Interface contacts:
Residue L108 in the first protein interacts with residue F30 in the second protein (closest heavy-atom distance 3.8 Å).
Residue S112 in the first protein contacts residue V26 in the second protein (closest heavy-atom distance 3.1 Å).
Residue L75 in the first protein interacts with residue A11 in the second protein (closest heavy-atom distance 3.9 Å).
Residue Y95 in the first protein is in contact with residue H9 in the second protein (closest heavy-atom distance 2.7 Å).
Residue A113 in the first protein is in contact with residue V26 in the second protein (closest heavy-atom distance 4.0 Å).
Residue L159 in the first protein contacts residue L29 in the second protein (closest heavy-atom distance 4.0 Å).
Residue Q110 in the first protein is in contact with residue G7 in the second protein (closest heavy-atom distance 3.4 Å).
Residue A94 in the first protein interacts with residue H9 in the second protein (closest heavy-atom distance 3.5 Å).
Residue E117 in the first protein is in contact with residue S22 in the second protein (closest heavy-atom distance 2.5 Å).
Residue H103 in the first protein interacts with residue L6 in the second protein (closest heavy-atom distance 2.8 Å).
Residue F99 in the first protein is in contact with residue L5 in the second protein (closest heavy-atom distance 3.3 Å).
Residue D91 in the first protein interacts with residue T10 in the second protein (closest heavy-atom distance 3.7 Å).
Residue Y95 in the first protein interacts with residue F8 in the second protein (closest heavy-atom distance 3.3 Å).
Residue F99 in the first protein interacts with residue L6 in the second protein (closest heavy-atom distance 4.0 Å).
Residue Q110 in the first protein is in contact with residue F8 in the second protein (closest heavy-atom distance 3.9 Å).
Residue S112 in the first protein interacts with residue F30 in the second protein (closest heavy-atom distance 4.2 Å).
Residue R154 in the first protein contacts residue E32 in the second protein (closest heavy-atom distance 2.8 Å).
Residue R158 in the first protein is in contact with residue F30 in the second protein (closest heavy-atom distance 4.2 Å).
Residue D91 in the first protein interacts with residue S12 in the second protein (closest heavy-atom distance 2.7 Å).
Residue E117 in the first protein interacts with residue I18 in the second protein (closest heavy-atom distance 3.8 Å).
Residue R97 in the first protein interacts with residue L5 in the second protein (closest heavy-atom distance 4.3 Å).
Residue Q110 in the first protein interacts with residue I18 in the second protein (closest heavy-atom distance 3.9 Å).
Residue A94 in the first protein contacts residue F8 in the second protein (closest heavy-atom distance 3.9 Å).
Residue Q110 in the first protein contacts residue L6 in the second protein (closest heavy-atom distance 3.2 Å).
Residue E117 in the first protein contacts residue A19 in the second protein (closest heavy-atom distance 2.9 Å).
Residue L90 in the first protein interacts with residue S12 in the second protein (closest heavy-atom distance 3.8 Å).
Residue L90 in the first protein interacts with residue T10 in the second protein (closest heavy-atom distance 3.7 Å).
Residue D91 in the first protein is in contact with residue K14 in the second protein (closest heavy-atom distance 3.3 Å).
Residue S112 in the first protein contacts residue L29 in the second protein (closest heavy-atom distance 3.8 Å).
Residue Y109 in the first protein interacts with residue F30 in the second protein (closest heavy-atom distance 3.5 Å).
Residue L107 in the first protein interacts with residue L6 in the second protein (closest heavy-atom distance 3.5 Å).
Residue A113 in the first protein contacts residue I18 in the second protein (closest heavy-atom distance 3.5 Å).
Residue V93 in the first protein interacts with residue H9 in the second protein (closest heavy-atom distance 3.8 Å).
Residue Y109 in the first protein interacts with residue K27 in the second protein (closest heavy-atom distance 4.1 Å).
Residue R158 in the first protein interacts with residue L29 in the second protein (closest heavy-atom distance 3.2 Å).
Residue Y95 in the first protein interacts with residue G7 in the second protein (closest heavy-atom distance 4.1 Å).
Residue A96 in the first protein is in contact with residue G7 in the second protein (closest heavy-atom distance 3.7 Å).
Residue Q110 in the first protein is in contact with residue L23 in the second protein (closest heavy-atom distance 4.3 Å).
Residue I64 in the first protein is in contact with residue F8 in the second protein (closest heavy-atom distance 3.9 Å).
Residue A113 in the first protein contacts residue L23 in the second protein (closest heavy-atom distance 3.5 Å).
Residue H103 in the first protein contacts residue L5 in the second protein (closest heavy-atom distance 4.2 Å).
Residue Y109 in the first protein contacts residue V26 in the second protein (closest heavy-atom distance 4.2 Å).
Residue A111 in the first protein is in contact with residue F8 in the second protein (closest heavy-atom distance 4.4 Å).
Residue A113 in the first protein contacts residue S22 in the second protein (closest heavy-atom distance 3.9 Å).
Residue R151 in the first protein interacts with residue E32 in the second protein (closest heavy-atom distance 3.7 Å).
Residue F70 in the first protein interacts with residue A11 in the second protein (closest heavy-atom distance 4.0 Å).
Residue E162 in the first protein interacts with residue L29 in the second protein (closest heavy-atom distance 3.7 Å).
Residue Y109 in the first protein interacts with residue L23 in the second protein (closest heavy-atom distance 4.1 Å).
Residue L159 in the first protein interacts with residue F30 in the second protein (closest heavy-atom distance 3.5 Å).
Residue A94 in the first protein interacts with residue T10 in the second protein (closest heavy-atom distance 4.4 Å).
Residue V116 in the first protein interacts with residue V26 in the second protein (closest heavy-atom distance 3.5 Å).
Residue L107 in the first protein contacts residue F8 in the second protein (closest heavy-atom distance 3.6 Å).
Residue R151 in the first protein is in contact with residue F30 in the second protein (closest heavy-atom distance 2.4 Å).
Residue A96 in the first protein is in contact with residue F8 in the second protein (closest heavy-atom distance 3.5 Å).
Residue L90 in the first protein is in contact with residue A11 in the second protein (closest heavy-atom distance 3.1 Å).
Residue V93 in the first protein is in contact with residue A11 in the second protein (closest heavy-atom distance 2.8 Å).
Residue P72 in the first protein interacts with residue A11 in the second protein (closest heavy-atom distance 3.7 Å).
Residue V93 in the first protein interacts with residue T10 in the second protein (closest heavy-atom distance 3.3 Å).
Residue F163 in the first protein interacts with residue L29 in the second protein (closest heavy-atom distance 3.9 Å).
Residue E117 in the first protein interacts with residue K17 in the second protein (closest heavy-atom distance 3.9 Å).

Sequence of the first protein:
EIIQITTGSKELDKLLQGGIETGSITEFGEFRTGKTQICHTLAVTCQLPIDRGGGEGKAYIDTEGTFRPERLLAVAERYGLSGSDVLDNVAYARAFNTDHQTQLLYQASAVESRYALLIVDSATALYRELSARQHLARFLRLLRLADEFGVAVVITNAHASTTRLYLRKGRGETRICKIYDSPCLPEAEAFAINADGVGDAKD

The following describes two proteins that form a bound complex.

Sequence of the second protein:
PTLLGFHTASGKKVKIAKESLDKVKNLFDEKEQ